The following describes two proteins that form a bound complex.

Sequence of protein 1:
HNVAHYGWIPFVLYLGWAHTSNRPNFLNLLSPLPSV

Residue-level contacts at the interface:
Residue A118 in protein 2 interacts with residue L37 in protein 1 (closest heavy-atom distance 3.8 Å).
Residue N130 in protein 2 contacts residue I33 in protein 1 (closest heavy-atom distance 3.5 Å).
Residue G363 in protein 2 is in contact with residue N46 in protein 1 (closest heavy-atom distance 4.2 Å).
Residue A127 in protein 2 interacts with residue V36 in protein 1 (closest heavy-atom distance 3.8 Å).
Residue I131 in protein 2 contacts residue I33 in protein 1 (closest heavy-atom distance 3.8 Å).
Residue A362 in protein 2 contacts residue S59 in protein 1 (closest heavy-atom distance 3.7 Å).
Residue K90 in protein 2 interacts with residue P58 in protein 1 (closest heavy-atom distance 3.9 Å).
Residue K90 in protein 2 interacts with residue L57 in protein 1 (closest heavy-atom distance 2.7 Å).
Residue N364 in protein 2 is in contact with residue V60 in protein 1 (closest heavy-atom distance 4.0 Å).
Residue F92 in protein 2 interacts with residue N52 in protein 1 (closest heavy-atom distance 3.8 Å).
Residue F116 in protein 2 is in contact with residue L54 in protein 1 (closest heavy-atom distance 3.7 Å).
Residue F98 in protein 2 interacts with residue G40 in protein 1 (closest heavy-atom distance 3.6 Å).
Residue H102 in protein 2 contacts residue L54 in protein 1 (closest heavy-atom distance 2.9 Å).
Residue A118 in protein 2 interacts with residue V36 in protein 1 (closest heavy-atom distance 3.8 Å).
Residue F98 in protein 2 contacts residue L53 in protein 1 (closest heavy-atom distance 3.7 Å).
Residue S93 in protein 2 interacts with residue H43 in protein 1 (closest heavy-atom distance 3.8 Å).
Residue G139 in protein 2 contacts residue W32 in protein 1 (closest heavy-atom distance 3.6 Å).
Residue K90 in protein 2 is in contact with residue P56 in protein 1 (closest heavy-atom distance 3.9 Å).
Residue F98 in protein 2 interacts with residue L37 in protein 1 (closest heavy-atom distance 3.8 Å).
Residue L135 in protein 2 interacts with residue Y30 in protein 1 (closest heavy-atom distance 4.1 Å).
Residue T361 in protein 2 interacts with residue P56 in protein 1 (closest heavy-atom distance 3.5 Å).
Residue G363 in protein 2 contacts residue S59 in protein 1 (closest heavy-atom distance 3.0 Å).
Residue T361 in protein 2 interacts with residue P58 in protein 1 (closest heavy-atom distance 3.8 Å).
Residue G363 in protein 2 is in contact with residue V60 in protein 1 (closest heavy-atom distance 3.4 Å).
Residue I157 in protein 2 interacts with residue H29 in protein 1 (closest heavy-atom distance 3.5 Å).
Residue H102 in protein 2 is in contact with residue P56 in protein 1 (closest heavy-atom distance 3.5 Å).
Residue L141 in protein 2 interacts with residue W32 in protein 1 (closest heavy-atom distance 3.8 Å).
Residue F120 in protein 2 interacts with residue V36 in protein 1 (closest heavy-atom distance 3.9 Å).
Residue P96 in protein 2 interacts with residue H43 in protein 1 (closest heavy-atom distance 3.4 Å).
Residue H102 in protein 2 is in contact with residue S55 in protein 1 (closest heavy-atom distance 4.3 Å).
Residue Q128 in protein 2 is in contact with residue W32 in protein 1 (closest heavy-atom distance 3.6 Å).
Residue E366 in protein 2 interacts with residue S45 in protein 1 (closest heavy-atom distance 3.6 Å).
Residue I157 in protein 2 is in contact with residue A28 in protein 1 (closest heavy-atom distance 3.4 Å).
Residue G129 in protein 2 contacts residue W32 in protein 1 (closest heavy-atom distance 3.6 Å).
Residue R140 in protein 2 contacts residue W32 in protein 1 (closest heavy-atom distance 4.1 Å).
Residue F92 in protein 2 interacts with residue P48 in protein 1 (closest heavy-atom distance 4.2 Å).
Residue S93 in protein 2 interacts with residue T44 in protein 1 (closest heavy-atom distance 4.0 Å).
Residue S138 in protein 2 contacts residue W32 in protein 1 (closest heavy-atom distance 4.4 Å).
Residue A362 in protein 2 contacts residue P58 in protein 1 (closest heavy-atom distance 3.5 Å).
Residue L88 in protein 2 is in contact with residue P56 in protein 1 (closest heavy-atom distance 3.8 Å).
Residue F120 in protein 2 contacts residue G40 in protein 1 (closest heavy-atom distance 3.9 Å).
Residue F120 in protein 2 interacts with residue H43 in protein 1 (closest heavy-atom distance 3.4 Å).
Residue K90 in protein 2 interacts with residue S55 in protein 1 (closest heavy-atom distance 3.3 Å).
Residue F116 in protein 2 is in contact with residue I33 in protein 1 (closest heavy-atom distance 4.1 Å).
Residue A118 in protein 2 interacts with residue I33 in protein 1 (closest heavy-atom distance 4.4 Å).
Residue N364 in protein 2 is in contact with residue N46 in protein 1 (closest heavy-atom distance 4.2 Å).
Residue V137 in protein 2 interacts with residue I33 in protein 1 (closest heavy-atom distance 3.9 Å).
Residue F120 in protein 2 is in contact with residue L39 in protein 1 (closest heavy-atom distance 3.3 Å).
Residue Q365 in protein 2 is in contact with residue V60 in protein 1 (closest heavy-atom distance 3.5 Å).
Residue V137 in protein 2 is in contact with residue H29 in protein 1 (closest heavy-atom distance 3.4 Å).
Residue G129 in protein 2 is in contact with residue V36 in protein 1 (closest heavy-atom distance 4.2 Å).
Residue K90 in protein 2 contacts residue S59 in protein 1 (closest heavy-atom distance 3.8 Å).
Residue L368 in protein 2 contacts residue P58 in protein 1 (closest heavy-atom distance 4.0 Å).
Residue T100 in protein 2 is in contact with residue L53 in protein 1 (closest heavy-atom distance 3.5 Å).
Residue K90 in protein 2 interacts with residue N52 in protein 1 (closest heavy-atom distance 3.4 Å).
Residue G129 in protein 2 contacts residue I33 in protein 1 (closest heavy-atom distance 3.7 Å).
Residue F92 in protein 2 is in contact with residue L53 in protein 1 (closest heavy-atom distance 3.7 Å).
Residue G363 in protein 2 interacts with residue N52 in protein 1 (closest heavy-atom distance 3.9 Å).
Residue F98 in protein 2 interacts with residue V36 in protein 1 (closest heavy-atom distance 3.6 Å).
Residue F98 in protein 2 interacts with residue W41 in protein 1 (closest heavy-atom distance 4.3 Å).

Sequence of protein 2:
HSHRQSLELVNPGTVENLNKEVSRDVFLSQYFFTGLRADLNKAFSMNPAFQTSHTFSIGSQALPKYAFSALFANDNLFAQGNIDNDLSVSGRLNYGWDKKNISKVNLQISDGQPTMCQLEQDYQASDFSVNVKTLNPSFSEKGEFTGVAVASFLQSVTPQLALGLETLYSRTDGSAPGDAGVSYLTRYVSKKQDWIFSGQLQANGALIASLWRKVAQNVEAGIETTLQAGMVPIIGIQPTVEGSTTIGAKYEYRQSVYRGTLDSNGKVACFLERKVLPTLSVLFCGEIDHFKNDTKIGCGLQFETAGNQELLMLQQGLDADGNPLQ